Residue-level contacts at the interface:
Residue R52 in chain B interacts with residue M28 in chain A (closest heavy-atom distance 4.5 Å).
Residue S19 in chain B interacts with residue V52 in chain A (closest heavy-atom distance 3.8 Å).

Sequence of chain A:
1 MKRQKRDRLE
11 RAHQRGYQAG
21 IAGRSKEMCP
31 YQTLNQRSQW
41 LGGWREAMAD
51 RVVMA

Sequence of chain B:
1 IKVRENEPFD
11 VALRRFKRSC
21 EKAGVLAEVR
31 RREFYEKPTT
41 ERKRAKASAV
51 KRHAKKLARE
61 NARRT

The following describes two proteins that form a bound complex.